Sequence of protein 1:
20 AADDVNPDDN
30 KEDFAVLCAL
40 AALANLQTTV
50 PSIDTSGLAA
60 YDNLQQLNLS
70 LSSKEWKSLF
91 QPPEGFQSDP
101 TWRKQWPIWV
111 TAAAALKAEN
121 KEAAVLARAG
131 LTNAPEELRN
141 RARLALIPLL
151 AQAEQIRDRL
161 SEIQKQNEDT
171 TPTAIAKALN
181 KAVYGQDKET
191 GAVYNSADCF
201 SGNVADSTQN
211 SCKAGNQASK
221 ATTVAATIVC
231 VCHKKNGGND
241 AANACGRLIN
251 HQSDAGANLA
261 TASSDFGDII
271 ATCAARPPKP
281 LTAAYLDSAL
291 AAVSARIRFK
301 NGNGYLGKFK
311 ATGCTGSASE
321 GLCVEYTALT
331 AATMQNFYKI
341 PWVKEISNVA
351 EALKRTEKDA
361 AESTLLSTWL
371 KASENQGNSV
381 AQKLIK

The following describes two proteins that form a bound complex.

Residue-level contacts at the interface:
Residue K300 in protein 2 is in contact with residue N250 in protein 1 (closest heavy-atom distance 3.6 Å).
Residue R296 in protein 2 is in contact with residue K30 in protein 1 (closest heavy-atom distance 4.0 Å).
Residue I147 in protein 2 interacts with residue Q382 in protein 1 (closest heavy-atom distance 3.6 Å).
Residue F299 in protein 2 is in contact with residue C273 in protein 1 (closest heavy-atom distance 3.6 Å).
Residue A331 in protein 2 contacts residue R276 in protein 1 (closest heavy-atom distance 3.3 Å).
Residue S294 in protein 2 contacts residue A275 in protein 1 (closest heavy-atom distance 3.5 Å).
Residue W369 in protein 2 contacts residue W369 in protein 1 (closest heavy-atom distance 4.0 Å).
Residue E362 in protein 2 is in contact with residue T364 in protein 1 (closest heavy-atom distance 3.6 Å).
Residue D287 in protein 2 contacts residue P278 in protein 1 (closest heavy-atom distance 3.7 Å).
Residue I156 in protein 2 contacts residue A372 in protein 1 (closest heavy-atom distance 4.0 Å).
Residue Y305 in protein 2 is in contact with residue L248 in protein 1 (closest heavy-atom distance 3.8 Å).
Residue L366 in protein 2 interacts with residue L365 in protein 1 (closest heavy-atom distance 3.9 Å).
Residue P148 in protein 2 contacts residue K383 in protein 1 (closest heavy-atom distance 3.9 Å).
Residue Q152 in protein 2 contacts residue W369 in protein 1 (closest heavy-atom distance 3.6 Å).
Residue Y338 in protein 2 is in contact with residue R276 in protein 1 (closest heavy-atom distance 3.5 Å).
Residue R298 in protein 2 contacts residue L248 in protein 1 (closest heavy-atom distance 3.9 Å).
Residue F299 in protein 2 interacts with residue A271 in protein 1 (closest heavy-atom distance 3.3 Å).
Residue F299 in protein 2 is in contact with residue A274 in protein 1 (closest heavy-atom distance 3.4 Å).
Residue R298 in protein 2 contacts residue F33 in protein 1 (closest heavy-atom distance 3.7 Å).
Residue A151 in protein 2 contacts residue S379 in protein 1 (closest heavy-atom distance 3.5 Å).
Residue Q155 in protein 2 contacts residue N375 in protein 1 (closest heavy-atom distance 3.6 Å).
Residue A151 in protein 2 interacts with residue N375 in protein 1 (closest heavy-atom distance 2.8 Å).
Residue F299 in protein 2 is in contact with residue T272 in protein 1 (closest heavy-atom distance 3.3 Å).
Residue P148 in protein 2 contacts residue Q376 in protein 1 (closest heavy-atom distance 3.5 Å).
Residue S294 in protein 2 contacts residue A274 in protein 1 (closest heavy-atom distance 3.5 Å).
Residue M334 in protein 2 contacts residue A274 in protein 1 (closest heavy-atom distance 3.4 Å).
Residue D22 in protein 2 contacts residue R247 in protein 1 (closest heavy-atom distance 3.8 Å).
Residue Q152 in protein 2 contacts residue A372 in protein 1 (closest heavy-atom distance 3.4 Å).
Residue K354 in protein 2 interacts with residue K279 in protein 1 (closest heavy-atom distance 3.1 Å).
Residue K308 in protein 2 is in contact with residue R247 in protein 1 (closest heavy-atom distance 4.1 Å).
Residue M334 in protein 2 interacts with residue R276 in protein 1 (closest heavy-atom distance 3.4 Å).
Residue K354 in protein 2 contacts residue P280 in protein 1 (closest heavy-atom distance 4.0 Å).
Residue A295 in protein 2 interacts with residue A34 in protein 1 (closest heavy-atom distance 3.9 Å).
Residue I297 in protein 2 interacts with residue A274 in protein 1 (closest heavy-atom distance 3.7 Å).
Residue F309 in protein 2 is in contact with residue L248 in protein 1 (closest heavy-atom distance 3.9 Å).
Residue I147 in protein 2 contacts residue S379 in protein 1 (closest heavy-atom distance 3.5 Å).
Residue R298 in protein 2 interacts with residue A34 in protein 1 (closest heavy-atom distance 3.6 Å).
Residue E31 in protein 2 is in contact with residue E31 in protein 1 (closest heavy-atom distance 3.5 Å).
Residue F299 in protein 2 is in contact with residue L248 in protein 1 (closest heavy-atom distance 4.1 Å).
Residue R298 in protein 2 contacts residue T272 in protein 1 (closest heavy-atom distance 3.4 Å).
Residue L365 in protein 2 contacts residue L365 in protein 1 (closest heavy-atom distance 3.0 Å).
Residue S294 in protein 2 contacts residue R276 in protein 1 (closest heavy-atom distance 3.0 Å).
Residue A295 in protein 2 contacts residue A275 in protein 1 (closest heavy-atom distance 3.7 Å).
Residue A291 in protein 2 is in contact with residue R276 in protein 1 (closest heavy-atom distance 3.6 Å).
Residue E362 in protein 2 is in contact with residue L365 in protein 1 (closest heavy-atom distance 3.9 Å).
Residue Q152 in protein 2 interacts with residue Q376 in protein 1 (closest heavy-atom distance 3.3 Å).
Residue L144 in protein 2 is in contact with residue K383 in protein 1 (closest heavy-atom distance 3.5 Å).
Residue A291 in protein 2 interacts with residue Y285 in protein 1 (closest heavy-atom distance 4.0 Å).
Residue Q155 in protein 2 is in contact with residue K371 in protein 1 (closest heavy-atom distance 3.4 Å).
Residue K300 in protein 2 contacts residue L248 in protein 1 (closest heavy-atom distance 3.8 Å).
Residue Q155 in protein 2 is in contact with residue A372 in protein 1 (closest heavy-atom distance 3.8 Å).
Residue I147 in protein 2 contacts residue K383 in protein 1 (closest heavy-atom distance 3.8 Å).
Residue I297 in protein 2 interacts with residue T272 in protein 1 (closest heavy-atom distance 3.4 Å).
Residue R296 in protein 2 contacts residue E31 in protein 1 (closest heavy-atom distance 2.8 Å).
Residue I156 in protein 2 interacts with residue T368 in protein 1 (closest heavy-atom distance 3.4 Å).
Residue L144 in protein 2 contacts residue K386 in protein 1 (closest heavy-atom distance 3.4 Å).
Residue P148 in protein 2 is in contact with residue S379 in protein 1 (closest heavy-atom distance 3.4 Å).
Residue A295 in protein 2 contacts residue C37 in protein 1 (closest heavy-atom distance 3.9 Å).
Residue A21 in protein 2 is in contact with residue R247 in protein 1 (closest heavy-atom distance 3.5 Å).
Residue R298 in protein 2 is in contact with residue C37 in protein 1 (closest heavy-atom distance 4.0 Å).

Sequence of protein 2:
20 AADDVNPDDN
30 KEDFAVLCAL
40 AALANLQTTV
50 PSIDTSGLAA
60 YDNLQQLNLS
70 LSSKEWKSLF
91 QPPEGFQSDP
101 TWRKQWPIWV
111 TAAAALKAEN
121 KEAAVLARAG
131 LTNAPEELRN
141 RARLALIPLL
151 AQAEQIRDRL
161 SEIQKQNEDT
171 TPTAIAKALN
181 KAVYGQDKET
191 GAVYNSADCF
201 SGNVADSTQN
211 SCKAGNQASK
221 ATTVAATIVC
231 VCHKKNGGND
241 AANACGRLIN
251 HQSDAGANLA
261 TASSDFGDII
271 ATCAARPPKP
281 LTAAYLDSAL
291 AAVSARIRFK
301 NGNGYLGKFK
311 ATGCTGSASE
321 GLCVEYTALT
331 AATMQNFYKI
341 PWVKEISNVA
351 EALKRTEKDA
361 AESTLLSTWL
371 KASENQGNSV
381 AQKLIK